The following describes two proteins that form a bound complex.

Sequence of the first protein:
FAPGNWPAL

Contacts between the two chains:
Residue K172 in the second protein interacts with residue L9 in the first protein (closest heavy-atom distance 3.1 Å).
Residue R88 in the second protein interacts with residue F1 in the first protein (closest heavy-atom distance 3.8 Å).
Residue E50 in the second protein contacts residue W6 in the first protein (closest heavy-atom distance 4.9 Å).
Residue Y185 in the second protein interacts with residue F1 in the first protein (closest heavy-atom distance 2.9 Å).
Residue F100 in the second protein is in contact with residue W6 in the first protein (closest heavy-atom distance 3.6 Å).
Residue W193 in the second protein is in contact with residue F1 in the first protein (closest heavy-atom distance 3.4 Å).
Residue Y185 in the second protein is in contact with residue P3 in the first protein (closest heavy-atom distance 3.5 Å).
Residue T169 in the second protein contacts residue L9 in the first protein (closest heavy-atom distance 2.6 Å).
Residue K172 in the second protein interacts with residue A8 in the first protein (closest heavy-atom distance 4.6 Å).
Residue Y85 in the second protein interacts with residue F1 in the first protein (closest heavy-atom distance 3.8 Å).
Residue Y142 in the second protein contacts residue P7 in the first protein (closest heavy-atom distance 4.0 Å).
Residue T189 in the second protein interacts with residue F1 in the first protein (closest heavy-atom distance 3.6 Å).
Residue D103 in the second protein is in contact with residue P7 in the first protein (closest heavy-atom distance 4.0 Å).
Residue S99 in the second protein contacts residue W6 in the first protein (closest heavy-atom distance 4.2 Å).
Residue T106 in the second protein interacts with residue L9 in the first protein (closest heavy-atom distance 4.0 Å).
Residue K92 in the second protein contacts residue P3 in the first protein (closest heavy-atom distance 3.9 Å).
Residue L31 in the second protein is in contact with residue F1 in the first protein (closest heavy-atom distance 4.9 Å).
Residue I168 in the second protein contacts residue L9 in the first protein (closest heavy-atom distance 4.5 Å).
Residue Y33 in the second protein contacts residue P3 in the first protein (closest heavy-atom distance 4.1 Å).
Residue W173 in the second protein contacts residue A8 in the first protein (closest heavy-atom distance 2.7 Å).
Residue Y48 in the second protein is in contact with residue W6 in the first protein (closest heavy-atom distance 4.7 Å).
Residue Q140 in the second protein contacts residue W6 in the first protein (closest heavy-atom distance 4.0 Å).
Residue V35 in the second protein is in contact with residue W6 in the first protein (closest heavy-atom distance 3.7 Å).
Residue K92 in the second protein interacts with residue G4 in the first protein (closest heavy-atom distance 3.7 Å).
Residue S125 in the second protein is in contact with residue P3 in the first protein (closest heavy-atom distance 4.0 Å).
Residue E89 in the second protein interacts with residue A2 in the first protein (closest heavy-atom distance 3.0 Å).
Residue L107 in the second protein is in contact with residue L9 in the first protein (closest heavy-atom distance 3.6 Å).
Residue R181 in the second protein is in contact with residue P7 in the first protein (closest heavy-atom distance 4.4 Å).
Residue Y142 in the second protein is in contact with residue W6 in the first protein (closest heavy-atom distance 2.9 Å).
Residue W173 in the second protein interacts with residue L9 in the first protein (closest heavy-atom distance 3.7 Å).
Residue Y142 in the second protein contacts residue L9 in the first protein (closest heavy-atom distance 4.2 Å).
Residue D103 in the second protein is in contact with residue A8 in the first protein (closest heavy-atom distance 3.6 Å).
Residue Y149 in the second protein is in contact with residue L9 in the first protein (closest heavy-atom distance 4.0 Å).
Residue E50 in the second protein interacts with residue A2 in the first protein (closest heavy-atom distance 3.6 Å).
Residue E178 in the second protein interacts with residue P7 in the first protein (closest heavy-atom distance 3.6 Å).
Residue S125 in the second protein is in contact with residue W6 in the first protein (closest heavy-atom distance 4.4 Å).
Residue N96 in the second protein interacts with residue W6 in the first protein (closest heavy-atom distance 3.9 Å).
Residue Y110 in the second protein contacts residue L9 in the first protein (closest heavy-atom distance 3.0 Å).
Residue L182 in the second protein contacts residue P7 in the first protein (closest heavy-atom distance 4.5 Å).
Residue D103 in the second protein interacts with residue L9 in the first protein (closest heavy-atom distance 3.7 Å).
Residue N96 in the second protein contacts residue P3 in the first protein (closest heavy-atom distance 3.1 Å).
Residue V123 in the second protein contacts residue W6 in the first protein (closest heavy-atom distance 3.9 Å).
Residue Y71 in the second protein contacts residue A2 in the first protein (closest heavy-atom distance 3.6 Å).
Residue R181 in the second protein interacts with residue G4 in the first protein (closest heavy-atom distance 4.4 Å).
Residue R181 in the second protein contacts residue N5 in the first protein (closest heavy-atom distance 2.8 Å).
Residue I121 in the second protein contacts residue L9 in the first protein (closest heavy-atom distance 4.2 Å).
Residue W173 in the second protein is in contact with residue P7 in the first protein (closest heavy-atom distance 3.6 Å).
Residue Y197 in the second protein contacts residue F1 in the first protein (closest heavy-atom distance 2.5 Å).
Residue Y185 in the second protein is in contact with residue A2 in the first protein (closest heavy-atom distance 3.9 Å).
Residue T169 in the second protein is in contact with residue A8 in the first protein (closest heavy-atom distance 4.6 Å).
Residue Y33 in the second protein is in contact with residue A2 in the first protein (closest heavy-atom distance 3.4 Å).
Residue K92 in the second protein interacts with residue F1 in the first protein (closest heavy-atom distance 3.3 Å).
Residue R181 in the second protein interacts with residue W6 in the first protein (closest heavy-atom distance 4.9 Å).
Residue N96 in the second protein contacts residue N5 in the first protein (closest heavy-atom distance 4.0 Å).
Residue E89 in the second protein contacts residue F1 in the first protein (closest heavy-atom distance 3.2 Å).
Residue Y33 in the second protein contacts residue F1 in the first protein (closest heavy-atom distance 2.6 Å).
Residue K92 in the second protein is in contact with residue A2 in the first protein (closest heavy-atom distance 2.7 Å).
Residue N96 in the second protein contacts residue G4 in the first protein (closest heavy-atom distance 3.9 Å).

Sequence of the second protein:
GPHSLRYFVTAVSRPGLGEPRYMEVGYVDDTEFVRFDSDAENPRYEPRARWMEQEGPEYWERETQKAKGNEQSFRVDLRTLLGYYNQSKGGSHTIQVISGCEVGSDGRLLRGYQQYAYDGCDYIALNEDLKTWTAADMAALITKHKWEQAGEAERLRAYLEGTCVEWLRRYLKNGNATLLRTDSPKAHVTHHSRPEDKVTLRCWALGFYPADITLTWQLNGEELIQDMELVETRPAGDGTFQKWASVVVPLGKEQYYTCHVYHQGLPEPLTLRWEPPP